Contacts between the two chains:
Residue T178 in the first protein interacts with residue G57 in the second protein (closest heavy-atom distance 4.2 Å).
Residue L153 in the first protein interacts with residue M52 in the second protein (closest heavy-atom distance 3.8 Å).
Residue L153 in the first protein is in contact with residue K51 in the second protein (closest heavy-atom distance 4.5 Å).
Residue T177 in the first protein is in contact with residue N58 in the second protein (closest heavy-atom distance 4.0 Å).
Residue V154 in the first protein contacts residue L47 in the second protein (closest heavy-atom distance 4.4 Å).
Residue S151 in the first protein interacts with residue M52 in the second protein (closest heavy-atom distance 4.6 Å).
Residue L153 in the first protein interacts with residue V50 in the second protein (closest heavy-atom distance 3.8 Å).
Residue D152 in the first protein is in contact with residue M52 in the second protein (closest heavy-atom distance 3.5 Å).
Residue T177 in the first protein interacts with residue L55 in the second protein (closest heavy-atom distance 4.3 Å).
Residue F150 in the first protein contacts residue M52 in the second protein (closest heavy-atom distance 4.2 Å).
Residue Y174 in the first protein is in contact with residue I56 in the second protein (closest heavy-atom distance 4.2 Å).
Residue T178 in the first protein interacts with residue I56 in the second protein (closest heavy-atom distance 3.6 Å).
Residue T177 in the first protein is in contact with residue I56 in the second protein (closest heavy-atom distance 3.4 Å).
Residue L153 in the first protein is in contact with residue L55 in the second protein (closest heavy-atom distance 4.0 Å).
Residue L153 in the first protein contacts residue L47 in the second protein (closest heavy-atom distance 3.3 Å).
Residue S180 in the first protein interacts with residue N58 in the second protein (closest heavy-atom distance 4.0 Å).
Residue Q149 in the first protein contacts residue M52 in the second protein (closest heavy-atom distance 4.9 Å).
Residue T178 in the first protein is in contact with residue N58 in the second protein (closest heavy-atom distance 3.4 Å).
Residue K156 in the first protein contacts residue M52 in the second protein (closest heavy-atom distance 3.9 Å).

Sequence of the first protein:
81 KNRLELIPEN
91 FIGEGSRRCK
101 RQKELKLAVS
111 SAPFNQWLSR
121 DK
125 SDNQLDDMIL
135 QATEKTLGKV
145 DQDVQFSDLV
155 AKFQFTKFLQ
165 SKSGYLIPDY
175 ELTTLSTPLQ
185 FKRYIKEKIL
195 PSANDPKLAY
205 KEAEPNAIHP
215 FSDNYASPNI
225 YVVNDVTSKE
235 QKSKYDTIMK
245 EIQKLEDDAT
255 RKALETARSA

This data describes a binding interaction between two proteins.

Sequence of the second protein:
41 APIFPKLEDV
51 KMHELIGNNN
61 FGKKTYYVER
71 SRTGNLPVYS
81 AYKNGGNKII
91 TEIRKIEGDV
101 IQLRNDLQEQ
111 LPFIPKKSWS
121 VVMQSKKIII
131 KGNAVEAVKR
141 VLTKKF